Sequence of the second protein:
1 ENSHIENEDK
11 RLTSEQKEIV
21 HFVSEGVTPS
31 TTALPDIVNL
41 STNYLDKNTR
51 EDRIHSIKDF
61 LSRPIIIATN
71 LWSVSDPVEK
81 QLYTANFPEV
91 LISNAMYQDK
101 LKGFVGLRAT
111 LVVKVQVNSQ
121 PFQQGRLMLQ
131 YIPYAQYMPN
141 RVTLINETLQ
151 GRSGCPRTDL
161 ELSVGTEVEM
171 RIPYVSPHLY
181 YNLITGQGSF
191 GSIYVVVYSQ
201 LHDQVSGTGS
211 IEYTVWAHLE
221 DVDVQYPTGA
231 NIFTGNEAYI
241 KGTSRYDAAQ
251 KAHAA

Sequence of the first protein:
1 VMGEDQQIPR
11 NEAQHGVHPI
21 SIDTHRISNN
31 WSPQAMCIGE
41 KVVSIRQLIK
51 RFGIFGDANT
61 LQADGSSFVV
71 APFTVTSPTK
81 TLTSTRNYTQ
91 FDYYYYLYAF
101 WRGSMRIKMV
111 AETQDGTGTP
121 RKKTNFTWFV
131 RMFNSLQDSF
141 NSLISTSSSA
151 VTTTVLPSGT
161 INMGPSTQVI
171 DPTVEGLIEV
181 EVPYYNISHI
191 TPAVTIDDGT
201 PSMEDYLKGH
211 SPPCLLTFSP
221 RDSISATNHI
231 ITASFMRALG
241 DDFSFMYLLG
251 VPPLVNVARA

The following describes two proteins that form a bound complex.

Contacts between the two chains:
Residue K208 in the first protein interacts with residue E237 in the second protein (closest heavy-atom distance 3.4 Å).
Residue S188 in the first protein contacts residue L179 in the second protein (closest heavy-atom distance 4.4 Å).
Residue T195 in the first protein is in contact with residue R141 in the second protein (closest heavy-atom distance 4.4 Å).
Residue F100 in the first protein interacts with residue P177 in the second protein (closest heavy-atom distance 4.3 Å).
Residue A193 in the first protein interacts with residue R141 in the second protein (closest heavy-atom distance 2.9 Å).
Residue V251 in the first protein interacts with residue G151 in the second protein (closest heavy-atom distance 3.3 Å).
Residue L248 in the first protein interacts with residue P156 in the second protein (closest heavy-atom distance 4.2 Å).
Residue H210 in the first protein is in contact with residue Y137 in the second protein (closest heavy-atom distance 3.3 Å).
Residue L249 in the first protein contacts residue I145 in the second protein (closest heavy-atom distance 4.0 Å).
Residue H189 in the first protein contacts residue L179 in the second protein (closest heavy-atom distance 3.7 Å).
Residue G250 in the first protein interacts with residue G151 in the second protein (closest heavy-atom distance 3.3 Å).
Residue Q7 in the first protein is in contact with residue D159 in the second protein (closest heavy-atom distance 3.4 Å).
Residue G250 in the first protein contacts residue G154 in the second protein (closest heavy-atom distance 3.8 Å).
Residue D197 in the first protein contacts residue N140 in the second protein (closest heavy-atom distance 3.0 Å).
Residue G250 in the first protein contacts residue I145 in the second protein (closest heavy-atom distance 3.8 Å).
Residue F100 in the first protein contacts residue Y134 in the second protein (closest heavy-atom distance 3.7 Å).
Residue Y247 in the first protein contacts residue P156 in the second protein (closest heavy-atom distance 4.3 Å).
Residue A193 in the first protein contacts residue M138 in the second protein (closest heavy-atom distance 3.8 Å).
Residue L249 in the first protein is in contact with residue C155 in the second protein (closest heavy-atom distance 4.4 Å).
Residue T195 in the first protein interacts with residue N140 in the second protein (closest heavy-atom distance 3.3 Å).
Residue I190 in the first protein contacts residue S176 in the second protein (closest heavy-atom distance 3.8 Å).
Residue A99 in the first protein is in contact with residue P133 in the second protein (closest heavy-atom distance 3.9 Å).
Residue R10 in the first protein is in contact with residue C155 in the second protein (closest heavy-atom distance 3.2 Å).
Residue P253 in the first protein interacts with residue T148 in the second protein (closest heavy-atom distance 4.1 Å).
Residue Q7 in the first protein interacts with residue R157 in the second protein (closest heavy-atom distance 4.2 Å).
Residue A99 in the first protein contacts residue M138 in the second protein (closest heavy-atom distance 4.3 Å).
Residue Y247 in the first protein interacts with residue V175 in the second protein (closest heavy-atom distance 4.0 Å).
Residue I190 in the first protein interacts with residue P177 in the second protein (closest heavy-atom distance 3.4 Å).
Residue P253 in the first protein is in contact with residue L144 in the second protein (closest heavy-atom distance 3.2 Å).
Residue V194 in the first protein is in contact with residue M138 in the second protein (closest heavy-atom distance 4.1 Å).
Residue L249 in the first protein is in contact with residue P133 in the second protein (closest heavy-atom distance 3.5 Å).
Residue G250 in the first protein contacts residue C155 in the second protein (closest heavy-atom distance 3.5 Å).
Residue Y247 in the first protein contacts residue P133 in the second protein (closest heavy-atom distance 3.7 Å).
Residue L249 in the first protein interacts with residue G154 in the second protein (closest heavy-atom distance 4.0 Å).
Residue R10 in the first protein interacts with residue P156 in the second protein (closest heavy-atom distance 3.8 Å).
Residue L249 in the first protein contacts residue R141 in the second protein (closest heavy-atom distance 3.9 Å).
Residue P253 in the first protein contacts residue E147 in the second protein (closest heavy-atom distance 3.9 Å).
Residue S77 in the first protein is in contact with residue N140 in the second protein (closest heavy-atom distance 3.6 Å).
Residue Y96 in the first protein contacts residue R141 in the second protein (closest heavy-atom distance 3.2 Å).
Residue Y247 in the first protein contacts residue Y131 in the second protein (closest heavy-atom distance 3.6 Å).
Residue P252 in the first protein interacts with residue L144 in the second protein (closest heavy-atom distance 4.0 Å).
Residue P78 in the first protein interacts with residue L144 in the second protein (closest heavy-atom distance 3.6 Å).
Residue R10 in the first protein is in contact with residue G154 in the second protein (closest heavy-atom distance 3.0 Å).
Residue P192 in the first protein contacts residue M138 in the second protein (closest heavy-atom distance 4.3 Å).
Residue F100 in the first protein interacts with residue V175 in the second protein (closest heavy-atom distance 3.7 Å).
Residue V251 in the first protein contacts residue L144 in the second protein (closest heavy-atom distance 4.5 Å).
Residue Y247 in the first protein contacts residue P173 in the second protein (closest heavy-atom distance 4.0 Å).
Residue E4 in the first protein is in contact with residue V164 in the second protein (closest heavy-atom distance 4.1 Å).
Residue R10 in the first protein contacts residue R157 in the second protein (closest heavy-atom distance 4.1 Å).
Residue P192 in the first protein is in contact with residue P177 in the second protein (closest heavy-atom distance 4.0 Å).
Residue Y96 in the first protein interacts with residue L144 in the second protein (closest heavy-atom distance 3.9 Å).
Residue V251 in the first protein interacts with residue I145 in the second protein (closest heavy-atom distance 3.9 Å).
Residue S188 in the first protein interacts with residue P177 in the second protein (closest heavy-atom distance 2.6 Å).
Residue Y95 in the first protein interacts with residue R141 in the second protein (closest heavy-atom distance 3.8 Å).
Residue L97 in the first protein is in contact with residue R141 in the second protein (closest heavy-atom distance 4.1 Å).
Residue Y98 in the first protein is in contact with residue R141 in the second protein (closest heavy-atom distance 2.9 Å).
Residue P192 in the first protein interacts with residue Y134 in the second protein (closest heavy-atom distance 3.5 Å).
Residue Q7 in the first protein interacts with residue R126 in the second protein (closest heavy-atom distance 3.3 Å).
Residue I190 in the first protein interacts with residue V175 in the second protein (closest heavy-atom distance 3.9 Å).
Residue H189 in the first protein is in contact with residue S176 in the second protein (closest heavy-atom distance 4.4 Å).